This data describes a binding interaction between two proteins.

Interface contacts:
Residue I381 in protein 2 is in contact with residue W37 in protein 1 (closest heavy-atom distance 4.0 Å).
Residue M429 in protein 2 interacts with residue L35 in protein 1 (closest heavy-atom distance 3.4 Å).
Residue I381 in protein 2 is in contact with residue E39 in protein 1 (closest heavy-atom distance 3.0 Å).
Residue R412 in protein 2 contacts residue A40 in protein 1 (closest heavy-atom distance 3.6 Å).
Residue Q468 in protein 2 interacts with residue D34 in protein 1 (closest heavy-atom distance 4.3 Å).
Residue M408 in protein 2 interacts with residue W37 in protein 1 (closest heavy-atom distance 3.8 Å).
Residue Y411 in protein 2 interacts with residue L35 in protein 1 (closest heavy-atom distance 2.6 Å).
Residue G416 in protein 2 interacts with residue A40 in protein 1 (closest heavy-atom distance 3.4 Å).
Residue L547 in protein 2 is in contact with residue Q30 in protein 1 (closest heavy-atom distance 4.0 Å).
Residue L467 in protein 2 contacts residue E33 in protein 1 (closest heavy-atom distance 3.9 Å).
Residue Y411 in protein 2 contacts residue W37 in protein 1 (closest heavy-atom distance 3.3 Å).
Residue Y411 in protein 2 contacts residue T36 in protein 1 (closest heavy-atom distance 3.9 Å).
Residue Q418 in protein 2 is in contact with residue T36 in protein 1 (closest heavy-atom distance 3.8 Å).
Residue Y469 in protein 2 contacts residue P29 in protein 1 (closest heavy-atom distance 3.5 Å).
Residue K466 in protein 2 interacts with residue P29 in protein 1 (closest heavy-atom distance 3.9 Å).
Residue E417 in protein 2 is in contact with residue R49 in protein 1 (closest heavy-atom distance 2.3 Å).
Residue E417 in protein 2 contacts residue T36 in protein 1 (closest heavy-atom distance 3.8 Å).
Residue G416 in protein 2 contacts residue T45 in protein 1 (closest heavy-atom distance 3.5 Å).
Residue K413 in protein 2 interacts with residue E48 in protein 1 (closest heavy-atom distance 3.2 Å).
Residue V425 in protein 2 contacts residue L35 in protein 1 (closest heavy-atom distance 3.8 Å).
Residue R434 in protein 2 interacts with residue E33 in protein 1 (closest heavy-atom distance 3.3 Å).
Residue K551 in protein 2 is in contact with residue P29 in protein 1 (closest heavy-atom distance 4.4 Å).
Residue L436 in protein 2 interacts with residue W37 in protein 1 (closest heavy-atom distance 3.3 Å).
Residue Q468 in protein 2 is in contact with residue D31 in protein 1 (closest heavy-atom distance 3.3 Å).
Residue S420 in protein 2 is in contact with residue R49 in protein 1 (closest heavy-atom distance 3.6 Å).
Residue G374 in protein 2 is in contact with residue R27 in protein 1 (closest heavy-atom distance 3.8 Å).
Residue L554 in protein 2 is in contact with residue P29 in protein 1 (closest heavy-atom distance 4.1 Å).
Residue L550 in protein 2 is in contact with residue P29 in protein 1 (closest heavy-atom distance 4.5 Å).
Residue A415 in protein 2 interacts with residue L35 in protein 1 (closest heavy-atom distance 4.0 Å).
Residue R434 in protein 2 is in contact with residue L35 in protein 1 (closest heavy-atom distance 4.0 Å).
Residue A415 in protein 2 contacts residue A40 in protein 1 (closest heavy-atom distance 3.8 Å).
Residue E417 in protein 2 interacts with residue T45 in protein 1 (closest heavy-atom distance 3.7 Å).
Residue M414 in protein 2 is in contact with residue R52 in protein 1 (closest heavy-atom distance 2.8 Å).
Residue G416 in protein 2 is in contact with residue R42 in protein 1 (closest heavy-atom distance 4.0 Å).
Residue G416 in protein 2 is in contact with residue D41 in protein 1 (closest heavy-atom distance 4.4 Å).
Residue A433 in protein 2 is in contact with residue L35 in protein 1 (closest heavy-atom distance 3.8 Å).
Residue A415 in protein 2 contacts residue T36 in protein 1 (closest heavy-atom distance 3.2 Å).
Residue K369 in protein 2 interacts with residue A38 in protein 1 (closest heavy-atom distance 3.5 Å).
Residue L467 in protein 2 contacts residue D34 in protein 1 (closest heavy-atom distance 3.0 Å).
Residue Q468 in protein 2 is in contact with residue E33 in protein 1 (closest heavy-atom distance 3.8 Å).
Residue L370 in protein 2 is in contact with residue A38 in protein 1 (closest heavy-atom distance 3.4 Å).
Residue R412 in protein 2 is in contact with residue E39 in protein 1 (closest heavy-atom distance 2.6 Å).
Residue Y555 in protein 2 contacts residue R27 in protein 1 (closest heavy-atom distance 3.1 Å).
Residue R412 in protein 2 contacts residue W37 in protein 1 (closest heavy-atom distance 4.0 Å).
Residue E417 in protein 2 is in contact with residue R52 in protein 1 (closest heavy-atom distance 2.5 Å).
Residue Q468 in protein 2 is in contact with residue R27 in protein 1 (closest heavy-atom distance 3.1 Å).
Residue T419 in protein 2 interacts with residue E33 in protein 1 (closest heavy-atom distance 4.2 Å).
Residue Q468 in protein 2 interacts with residue K28 in protein 1 (closest heavy-atom distance 3.4 Å).
Residue V379 in protein 2 contacts residue E39 in protein 1 (closest heavy-atom distance 4.4 Å).
Residue Q468 in protein 2 interacts with residue P29 in protein 1 (closest heavy-atom distance 3.8 Å).
Residue Q468 in protein 2 interacts with residue E32 in protein 1 (closest heavy-atom distance 3.9 Å).
Residue L370 in protein 2 interacts with residue E39 in protein 1 (closest heavy-atom distance 4.6 Å).
Residue A415 in protein 2 interacts with residue W37 in protein 1 (closest heavy-atom distance 3.2 Å).
Residue T419 in protein 2 is in contact with residue T36 in protein 1 (closest heavy-atom distance 4.6 Å).
Residue G382 in protein 2 contacts residue E39 in protein 1 (closest heavy-atom distance 2.3 Å).
Residue K466 in protein 2 is in contact with residue E33 in protein 1 (closest heavy-atom distance 3.1 Å).
Residue K558 in protein 2 contacts residue R27 in protein 1 (closest heavy-atom distance 3.1 Å).
Residue Q468 in protein 2 interacts with residue G26 in protein 1 (closest heavy-atom distance 3.3 Å).
Residue T419 in protein 2 is in contact with residue L35 in protein 1 (closest heavy-atom distance 3.8 Å).
Residue N380 in protein 2 is in contact with residue E39 in protein 1 (closest heavy-atom distance 2.9 Å).

Sequence of protein 1:
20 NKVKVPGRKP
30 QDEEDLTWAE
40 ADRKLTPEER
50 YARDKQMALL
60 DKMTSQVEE

Sequence of protein 2:
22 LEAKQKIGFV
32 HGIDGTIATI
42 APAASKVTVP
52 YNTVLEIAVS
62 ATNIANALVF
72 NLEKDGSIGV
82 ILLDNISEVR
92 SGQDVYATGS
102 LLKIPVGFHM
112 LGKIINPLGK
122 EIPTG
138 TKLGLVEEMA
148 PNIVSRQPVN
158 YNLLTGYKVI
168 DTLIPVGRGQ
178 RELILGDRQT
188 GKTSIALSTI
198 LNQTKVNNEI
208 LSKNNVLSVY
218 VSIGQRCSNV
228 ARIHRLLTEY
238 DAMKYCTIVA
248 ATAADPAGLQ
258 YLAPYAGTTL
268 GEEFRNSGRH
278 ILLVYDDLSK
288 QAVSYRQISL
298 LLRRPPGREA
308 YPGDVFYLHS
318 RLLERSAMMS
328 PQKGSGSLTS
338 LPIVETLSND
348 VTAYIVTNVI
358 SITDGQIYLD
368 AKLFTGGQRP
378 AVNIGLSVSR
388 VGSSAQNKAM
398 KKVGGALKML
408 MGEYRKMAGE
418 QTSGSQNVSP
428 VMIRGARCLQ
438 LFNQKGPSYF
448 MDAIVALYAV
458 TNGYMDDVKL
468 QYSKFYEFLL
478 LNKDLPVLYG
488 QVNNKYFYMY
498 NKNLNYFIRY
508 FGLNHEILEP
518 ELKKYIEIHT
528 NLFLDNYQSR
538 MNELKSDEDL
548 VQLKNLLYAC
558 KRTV